Sequence of chain B:
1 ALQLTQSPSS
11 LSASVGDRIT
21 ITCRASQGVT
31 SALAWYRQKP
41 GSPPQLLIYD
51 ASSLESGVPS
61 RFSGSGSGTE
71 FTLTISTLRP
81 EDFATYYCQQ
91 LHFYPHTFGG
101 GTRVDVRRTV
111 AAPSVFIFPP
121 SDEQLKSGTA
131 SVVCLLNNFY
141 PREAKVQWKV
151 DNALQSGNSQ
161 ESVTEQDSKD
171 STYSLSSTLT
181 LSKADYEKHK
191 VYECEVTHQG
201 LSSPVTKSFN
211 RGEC

The following describes two proteins that form a bound complex.

Residue-level contacts at the interface:
Residue Y94 in chain B is in contact with residue D3 in chain A (closest heavy-atom distance 3.4 Å).
Residue H92 in chain B interacts with residue D3 in chain A (closest heavy-atom distance 2.6 Å).
Residue F93 in chain B interacts with residue A1 in chain A (closest heavy-atom distance 3.1 Å).
Residue H92 in chain B is in contact with residue A1 in chain A (closest heavy-atom distance 4.4 Å).
Residue H92 in chain B is in contact with residue S7 in chain A (closest heavy-atom distance 4.5 Å).
Residue Y94 in chain B is in contact with residue L2 in chain A (closest heavy-atom distance 3.3 Å).
Residue F93 in chain B contacts residue L2 in chain A (closest heavy-atom distance 3.5 Å).
Residue H96 in chain B contacts residue D3 in chain A (closest heavy-atom distance 2.6 Å).
Residue F93 in chain B is in contact with residue D3 in chain A (closest heavy-atom distance 4.1 Å).
Residue H92 in chain B interacts with residue L2 in chain A (closest heavy-atom distance 3.5 Å).
Residue H92 in chain B contacts residue A6 in chain A (closest heavy-atom distance 3.6 Å).
Residue L91 in chain B contacts residue D3 in chain A (closest heavy-atom distance 2.9 Å).
Residue Y94 in chain B is in contact with residue K4 in chain A (closest heavy-atom distance 3.3 Å).
Residue Y94 in chain B contacts residue A1 in chain A (closest heavy-atom distance 2.8 Å).

Sequence of chain A:
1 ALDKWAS